These two protein chains interact to form a complex.

Interface contacts:
Residue E194 in chain B contacts residue D40 in chain A (closest heavy-atom distance 3.9 Å).
Residue G195 in chain B contacts residue M38 in chain A (closest heavy-atom distance 3.4 Å).
Residue F192 in chain B interacts with residue G39 in chain A (closest heavy-atom distance 3.6 Å).
Residue G195 in chain B is in contact with residue D40 in chain A (closest heavy-atom distance 3.3 Å).
Residue G195 in chain B is in contact with residue D41 in chain A (closest heavy-atom distance 4.3 Å).
Residue E194 in chain B is in contact with residue G39 in chain A (closest heavy-atom distance 4.1 Å).
Residue E194 in chain B interacts with residue D41 in chain A (closest heavy-atom distance 4.0 Å).
Residue F192 in chain B interacts with residue M38 in chain A (closest heavy-atom distance 4.5 Å).
Residue G195 in chain B is in contact with residue G39 in chain A (closest heavy-atom distance 3.4 Å).
Residue A190 in chain B is in contact with residue M38 in chain A (closest heavy-atom distance 4.9 Å).

Sequence of chain A:
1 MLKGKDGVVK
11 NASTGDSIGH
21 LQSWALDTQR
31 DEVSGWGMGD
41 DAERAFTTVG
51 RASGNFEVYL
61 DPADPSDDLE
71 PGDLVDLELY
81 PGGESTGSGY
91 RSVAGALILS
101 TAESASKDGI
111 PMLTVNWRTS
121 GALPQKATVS

Sequence of chain B:
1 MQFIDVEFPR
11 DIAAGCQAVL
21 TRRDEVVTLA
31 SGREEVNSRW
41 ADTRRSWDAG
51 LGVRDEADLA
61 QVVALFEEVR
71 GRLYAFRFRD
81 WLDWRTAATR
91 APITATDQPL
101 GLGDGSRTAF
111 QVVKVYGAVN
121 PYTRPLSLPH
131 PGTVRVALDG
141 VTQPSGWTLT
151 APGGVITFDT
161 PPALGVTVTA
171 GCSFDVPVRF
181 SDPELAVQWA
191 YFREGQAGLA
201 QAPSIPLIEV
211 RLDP